Sequence of chain A:
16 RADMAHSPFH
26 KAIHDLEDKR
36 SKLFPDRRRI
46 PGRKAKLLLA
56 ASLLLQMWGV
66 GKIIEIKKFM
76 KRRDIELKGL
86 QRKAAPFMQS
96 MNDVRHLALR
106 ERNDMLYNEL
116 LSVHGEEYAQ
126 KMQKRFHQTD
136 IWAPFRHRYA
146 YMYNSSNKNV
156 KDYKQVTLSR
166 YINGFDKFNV

Sequence of chain B:
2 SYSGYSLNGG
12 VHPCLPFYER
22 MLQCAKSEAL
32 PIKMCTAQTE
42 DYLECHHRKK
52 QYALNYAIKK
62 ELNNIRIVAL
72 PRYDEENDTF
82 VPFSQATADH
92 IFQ

Residue-level contacts at the interface:
Residue V99 in chain A is in contact with residue D79 in chain B (closest heavy-atom distance 3.1 Å).
Residue V118 in chain A contacts residue R67 in chain B (closest heavy-atom distance 3.2 Å).
Residue L115 in chain A interacts with residue I59 in chain B (closest heavy-atom distance 3.8 Å).
Residue R100 in chain A is in contact with residue E76 in chain B (closest heavy-atom distance 3.0 Å).
Residue A138 in chain A is in contact with residue F18 in chain B (closest heavy-atom distance 3.8 Å).
Residue F131 in chain A interacts with residue C46 in chain B (closest heavy-atom distance 3.7 Å).
Residue Q133 in chain A is in contact with residue R21 in chain B (closest heavy-atom distance 3.3 Å).
Residue E114 in chain A interacts with residue I68 in chain B (closest heavy-atom distance 3.3 Å).
Residue A103 in chain A contacts residue Y74 in chain B (closest heavy-atom distance 3.5 Å).
Residue H132 in chain A contacts residue D42 in chain B (closest heavy-atom distance 2.8 Å).
Residue H132 in chain A interacts with residue E41 in chain B (closest heavy-atom distance 3.1 Å).
Residue R130 in chain A interacts with residue K51 in chain B (closest heavy-atom distance 3.8 Å).
Residue Q133 in chain A contacts residue Q39 in chain B (closest heavy-atom distance 4.1 Å).
Residue I136 in chain A is in contact with residue P17 in chain B (closest heavy-atom distance 3.6 Å).
Residue H142 in chain A contacts residue Y53 in chain B (closest heavy-atom distance 3.8 Å).
Residue E114 in chain A is in contact with residue R67 in chain B (closest heavy-atom distance 3.5 Å).
Residue H142 in chain A is in contact with residue R49 in chain B (closest heavy-atom distance 3.7 Å).
Residue F140 in chain A interacts with residue R49 in chain B (closest heavy-atom distance 3.5 Å).
Residue L116 in chain A contacts residue I59 in chain B (closest heavy-atom distance 3.2 Å).
Residue R130 in chain A is in contact with residue E45 in chain B (closest heavy-atom distance 3.0 Å).
Residue F131 in chain A is in contact with residue E45 in chain B (closest heavy-atom distance 3.4 Å).
Residue Y123 in chain A contacts residue A58 in chain B (closest heavy-atom distance 3.9 Å).
Residue F140 in chain A is in contact with residue Q52 in chain B (closest heavy-atom distance 3.5 Å).
Residue I136 in chain A interacts with residue F18 in chain B (closest heavy-atom distance 3.4 Å).
Residue H132 in chain A interacts with residue A38 in chain B (closest heavy-atom distance 3.7 Å).
Residue R107 in chain A contacts residue L71 in chain B (closest heavy-atom distance 4.0 Å).
Residue M127 in chain A contacts residue L55 in chain B (closest heavy-atom distance 4.2 Å).
Residue L116 in chain A is in contact with residue E62 in chain B (closest heavy-atom distance 4.1 Å).
Residue Y144 in chain A contacts residue P14 in chain B (closest heavy-atom distance 3.7 Å).
Residue R130 in chain A is in contact with residue Q52 in chain B (closest heavy-atom distance 3.8 Å).
Residue R130 in chain A is in contact with residue R49 in chain B (closest heavy-atom distance 4.1 Å).
Residue R107 in chain A is in contact with residue F81 in chain B (closest heavy-atom distance 4.1 Å).
Residue N149 in chain A contacts residue N9 in chain B (closest heavy-atom distance 3.1 Å).
Residue L115 in chain A interacts with residue E62 in chain B (closest heavy-atom distance 3.1 Å).
Residue L115 in chain A interacts with residue I68 in chain B (closest heavy-atom distance 3.4 Å).
Residue F140 in chain A contacts residue Y53 in chain B (closest heavy-atom distance 4.0 Å).
Residue Y144 in chain A interacts with residue R49 in chain B (closest heavy-atom distance 3.9 Å).
Residue H119 in chain A contacts residue E62 in chain B (closest heavy-atom distance 3.0 Å).
Residue Y112 in chain A contacts residue L55 in chain B (closest heavy-atom distance 3.8 Å).
Residue L111 in chain A contacts residue L71 in chain B (closest heavy-atom distance 3.9 Å).
Residue I136 in chain A interacts with residue R21 in chain B (closest heavy-atom distance 3.3 Å).
Residue Q133 in chain A is in contact with residue D42 in chain B (closest heavy-atom distance 3.1 Å).
Residue F131 in chain A contacts residue D42 in chain B (closest heavy-atom distance 3.6 Å).
Residue R141 in chain A interacts with residue R49 in chain B (closest heavy-atom distance 2.3 Å).
Residue Q133 in chain A is in contact with residue F18 in chain B (closest heavy-atom distance 3.9 Å).
Residue S150 in chain A contacts residue L8 in chain B (closest heavy-atom distance 4.1 Å).
Residue Y144 in chain A interacts with residue L8 in chain B (closest heavy-atom distance 3.5 Å).
Residue M110 in chain A interacts with residue P72 in chain B (closest heavy-atom distance 3.8 Å).
Residue A138 in chain A is in contact with residue C46 in chain B (closest heavy-atom distance 3.4 Å).
Residue F131 in chain A contacts residue F18 in chain B (closest heavy-atom distance 3.9 Å).
Residue Y146 in chain A interacts with residue L8 in chain B (closest heavy-atom distance 3.4 Å).
Residue E106 in chain A interacts with residue F81 in chain B (closest heavy-atom distance 3.6 Å).
Residue Y112 in chain A interacts with residue I59 in chain B (closest heavy-atom distance 3.3 Å).
Residue V118 in chain A is in contact with residue E62 in chain B (closest heavy-atom distance 3.9 Å).
Residue L115 in chain A contacts residue L63 in chain B (closest heavy-atom distance 3.7 Å).
Residue A145 in chain A contacts residue L8 in chain B (closest heavy-atom distance 3.8 Å).
Residue S150 in chain A interacts with residue N9 in chain B (closest heavy-atom distance 3.4 Å).
Residue A103 in chain A interacts with residue F81 in chain B (closest heavy-atom distance 3.5 Å).
Residue L116 in chain A is in contact with residue L55 in chain B (closest heavy-atom distance 3.7 Å).
Residue L111 in chain A contacts residue I59 in chain B (closest heavy-atom distance 4.2 Å).

The following describes two proteins that form a bound complex.